Sequence of the second protein:
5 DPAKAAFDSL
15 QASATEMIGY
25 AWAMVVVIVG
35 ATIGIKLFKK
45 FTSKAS

The following describes two proteins that form a bound complex.

Sequence of the first protein:
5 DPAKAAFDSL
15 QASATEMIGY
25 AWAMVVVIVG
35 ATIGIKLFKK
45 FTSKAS

Contacts between the two chains:
Residue F42 in the second protein interacts with residue A10 in the first protein (closest heavy-atom distance 3.6 Å).
Residue T46 in the second protein interacts with residue L14 in the first protein (closest heavy-atom distance 3.7 Å).
Residue F42 in the second protein is in contact with residue L14 in the first protein (closest heavy-atom distance 4.3 Å).
Residue F45 in the second protein interacts with residue F11 in the first protein (closest heavy-atom distance 4.4 Å).
Residue F42 in the second protein is in contact with residue A7 in the first protein (closest heavy-atom distance 4.6 Å).
Residue F42 in the second protein interacts with residue F11 in the first protein (closest heavy-atom distance 3.9 Å).
Residue T46 in the second protein contacts residue F11 in the first protein (closest heavy-atom distance 3.7 Å).